These two protein chains interact to form a complex.

Interface contacts:
Residue G132 in the first protein is in contact with residue H49 in the second protein (closest heavy-atom distance 4.9 Å).
Residue S128 in the first protein is in contact with residue T56 in the second protein (closest heavy-atom distance 4.0 Å).
Residue S128 in the first protein is in contact with residue E55 in the second protein (closest heavy-atom distance 4.9 Å).
Residue S134 in the first protein interacts with residue N53 in the second protein (closest heavy-atom distance 4.3 Å).

Sequence of the second protein:
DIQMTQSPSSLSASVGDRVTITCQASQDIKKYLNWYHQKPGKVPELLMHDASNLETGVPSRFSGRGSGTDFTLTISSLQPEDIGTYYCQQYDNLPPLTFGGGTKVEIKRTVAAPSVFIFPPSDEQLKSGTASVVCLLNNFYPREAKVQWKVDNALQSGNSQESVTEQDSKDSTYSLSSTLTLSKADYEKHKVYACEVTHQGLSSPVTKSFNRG

Sequence of the first protein:
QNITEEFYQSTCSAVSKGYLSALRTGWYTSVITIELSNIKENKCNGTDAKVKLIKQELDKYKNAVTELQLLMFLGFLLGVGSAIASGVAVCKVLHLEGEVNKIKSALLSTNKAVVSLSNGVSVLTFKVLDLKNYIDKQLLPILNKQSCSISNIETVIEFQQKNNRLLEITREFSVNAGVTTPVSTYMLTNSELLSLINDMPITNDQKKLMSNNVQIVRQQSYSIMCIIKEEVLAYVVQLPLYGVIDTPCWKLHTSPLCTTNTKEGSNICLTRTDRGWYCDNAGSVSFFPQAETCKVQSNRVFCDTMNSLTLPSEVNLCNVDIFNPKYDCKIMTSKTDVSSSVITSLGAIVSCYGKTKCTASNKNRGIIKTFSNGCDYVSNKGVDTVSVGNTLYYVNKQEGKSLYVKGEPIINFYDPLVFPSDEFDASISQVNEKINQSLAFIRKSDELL